The following describes two proteins that form a bound complex.

Sequence of protein 2:
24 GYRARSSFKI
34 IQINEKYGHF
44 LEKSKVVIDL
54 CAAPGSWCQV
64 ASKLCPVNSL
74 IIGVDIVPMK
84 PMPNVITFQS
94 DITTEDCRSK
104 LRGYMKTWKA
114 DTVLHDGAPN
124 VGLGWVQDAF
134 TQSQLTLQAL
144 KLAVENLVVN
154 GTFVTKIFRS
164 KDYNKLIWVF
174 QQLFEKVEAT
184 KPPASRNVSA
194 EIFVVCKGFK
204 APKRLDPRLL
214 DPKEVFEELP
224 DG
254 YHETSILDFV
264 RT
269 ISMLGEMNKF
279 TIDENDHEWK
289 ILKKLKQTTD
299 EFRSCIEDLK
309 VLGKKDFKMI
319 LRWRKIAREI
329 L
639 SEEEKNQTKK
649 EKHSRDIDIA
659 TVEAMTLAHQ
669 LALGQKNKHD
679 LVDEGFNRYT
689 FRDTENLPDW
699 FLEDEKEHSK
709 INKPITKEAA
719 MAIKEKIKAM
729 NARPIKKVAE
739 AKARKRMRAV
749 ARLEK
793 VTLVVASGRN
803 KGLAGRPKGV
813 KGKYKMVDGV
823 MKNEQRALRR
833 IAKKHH

Residue-level contacts at the interface:
Residue G311 in protein 2 is in contact with residue R43 in protein 1 (closest heavy-atom distance 4.2 Å).
Residue V309 in protein 2 is in contact with residue R44 in protein 1 (closest heavy-atom distance 3.8 Å).
Residue L310 in protein 2 contacts residue R43 in protein 1 (closest heavy-atom distance 2.8 Å).
Residue V309 in protein 2 contacts residue R43 in protein 1 (closest heavy-atom distance 3.4 Å).
Residue L310 in protein 2 interacts with residue N45 in protein 1 (closest heavy-atom distance 4.9 Å).
Residue L310 in protein 2 contacts residue R44 in protein 1 (closest heavy-atom distance 4.5 Å).

Sequence of protein 1:
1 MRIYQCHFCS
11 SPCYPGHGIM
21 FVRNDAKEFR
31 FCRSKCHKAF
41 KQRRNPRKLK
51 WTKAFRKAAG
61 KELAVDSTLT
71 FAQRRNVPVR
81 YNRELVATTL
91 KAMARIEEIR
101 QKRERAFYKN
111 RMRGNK